The following describes two proteins that form a bound complex.

Sequence of the second protein:
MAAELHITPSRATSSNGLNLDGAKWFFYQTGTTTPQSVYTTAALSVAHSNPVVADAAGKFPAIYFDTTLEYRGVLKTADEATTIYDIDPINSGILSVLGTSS

Sequence of the first protein:
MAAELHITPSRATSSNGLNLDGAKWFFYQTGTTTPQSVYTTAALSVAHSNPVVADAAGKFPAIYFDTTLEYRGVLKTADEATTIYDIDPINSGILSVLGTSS

Contacts between the two chains:
Residue P9 in the first protein interacts with residue Y85 in the second protein (closest heavy-atom distance 3.9 Å).
Residue I7 in the first protein contacts residue T8 in the second protein (closest heavy-atom distance 4.2 Å).
Residue N19 in the first protein contacts residue S14 in the second protein (closest heavy-atom distance 4.3 Å).
Residue P89 in the first protein interacts with residue L5 in the second protein (closest heavy-atom distance 3.3 Å).
Residue A2 in the first protein interacts with residue T67 in the second protein (closest heavy-atom distance 3.2 Å).
Residue A3 in the first protein is in contact with residue A42 in the second protein (closest heavy-atom distance 3.4 Å).
Residue T8 in the first protein is in contact with residue S10 in the second protein (closest heavy-atom distance 3.1 Å).
Residue E4 in the first protein interacts with residue N91 in the second protein (closest heavy-atom distance 3.4 Å).
Residue E4 in the first protein contacts residue S92 in the second protein (closest heavy-atom distance 3.7 Å).
Residue R11 in the first protein contacts residue S14 in the second protein (closest heavy-atom distance 3.1 Å).
Residue A42 in the first protein interacts with residue P89 in the second protein (closest heavy-atom distance 3.7 Å).
Residue I87 in the first protein interacts with residue L5 in the second protein (closest heavy-atom distance 3.6 Å).
Residue H6 in the first protein contacts residue I63 in the second protein (closest heavy-atom distance 3.1 Å).
Residue T8 in the first protein contacts residue W25 in the second protein (closest heavy-atom distance 3.6 Å).
Residue V97 in the first protein is in contact with residue A2 in the second protein (closest heavy-atom distance 4.2 Å).
Residue T8 in the first protein interacts with residue F60 in the second protein (closest heavy-atom distance 4.0 Å).
Residue N19 in the first protein is in contact with residue S15 in the second protein (closest heavy-atom distance 3.2 Å).
Residue Y64 in the first protein is in contact with residue P89 in the second protein (closest heavy-atom distance 3.3 Å).
Residue E4 in the first protein interacts with residue Y64 in the second protein (closest heavy-atom distance 3.3 Å).
Residue L5 in the first protein interacts with residue Y64 in the second protein (closest heavy-atom distance 3.6 Å).
Residue H6 in the first protein contacts residue I90 in the second protein (closest heavy-atom distance 3.8 Å).
Residue T8 in the first protein interacts with residue R11 in the second protein (closest heavy-atom distance 4.3 Å).
Residue E4 in the first protein is in contact with residue I94 in the second protein (closest heavy-atom distance 3.9 Å).
Residue L5 in the first protein contacts residue I63 in the second protein (closest heavy-atom distance 3.8 Å).
Residue A3 in the first protein is in contact with residue L44 in the second protein (closest heavy-atom distance 4.0 Å).
Residue E4 in the first protein contacts residue F65 in the second protein (closest heavy-atom distance 2.6 Å).
Residue A3 in the first protein is in contact with residue Y64 in the second protein (closest heavy-atom distance 4.1 Å).
Residue R11 in the first protein contacts residue T13 in the second protein (closest heavy-atom distance 3.4 Å).
Residue P9 in the first protein contacts residue S10 in the second protein (closest heavy-atom distance 4.0 Å).
Residue I7 in the first protein is in contact with residue P9 in the second protein (closest heavy-atom distance 3.8 Å).
Residue A57 in the first protein contacts residue S15 in the second protein (closest heavy-atom distance 3.4 Å).
Residue M1 in the first protein is in contact with residue L95 in the second protein (closest heavy-atom distance 4.2 Å).
Residue N19 in the first protein contacts residue G17 in the second protein (closest heavy-atom distance 3.5 Å).
Residue K59 in the first protein interacts with residue I84 in the second protein (closest heavy-atom distance 3.0 Å).
Residue I90 in the first protein is in contact with residue L5 in the second protein (closest heavy-atom distance 3.9 Å).
Residue M1 in the first protein contacts residue D66 in the second protein (closest heavy-atom distance 3.2 Å).
Residue N19 in the first protein contacts residue N16 in the second protein (closest heavy-atom distance 3.0 Å).
Residue A3 in the first protein interacts with residue F65 in the second protein (closest heavy-atom distance 3.5 Å).
Residue M1 in the first protein is in contact with residue L44 in the second protein (closest heavy-atom distance 4.2 Å).
Residue I94 in the first protein contacts residue I94 in the second protein (closest heavy-atom distance 4.0 Å).
Residue H6 in the first protein is in contact with residue W25 in the second protein (closest heavy-atom distance 3.4 Å).
Residue Y64 in the first protein contacts residue I87 in the second protein (closest heavy-atom distance 3.4 Å).
Residue P9 in the first protein contacts residue W25 in the second protein (closest heavy-atom distance 4.1 Å).
Residue R11 in the first protein interacts with residue I84 in the second protein (closest heavy-atom distance 4.0 Å).
Residue I7 in the first protein contacts residue I7 in the second protein (closest heavy-atom distance 3.5 Å).
Residue S10 in the first protein is in contact with residue Y85 in the second protein (closest heavy-atom distance 3.1 Å).
Residue L95 in the first protein is in contact with residue S102 in the second protein (closest heavy-atom distance 4.2 Å).
Residue R11 in the first protein interacts with residue Y85 in the second protein (closest heavy-atom distance 4.1 Å).
Residue L95 in the first protein contacts residue L98 in the second protein (closest heavy-atom distance 4.0 Å).
Residue A2 in the first protein interacts with residue D66 in the second protein (closest heavy-atom distance 3.9 Å).
Residue S102 in the first protein is in contact with residue M1 in the second protein (closest heavy-atom distance 3.4 Å).
Residue R11 in the first protein interacts with residue S15 in the second protein (closest heavy-atom distance 3.9 Å).
Residue G17 in the first protein interacts with residue G17 in the second protein (closest heavy-atom distance 4.2 Å).
Residue M1 in the first protein is in contact with residue T68 in the second protein (closest heavy-atom distance 3.5 Å).
Residue Y64 in the first protein contacts residue D88 in the second protein (closest heavy-atom distance 4.3 Å).
Residue A2 in the first protein contacts residue L44 in the second protein (closest heavy-atom distance 4.0 Å).
Residue S10 in the first protein is in contact with residue S10 in the second protein (closest heavy-atom distance 3.6 Å).
Residue A2 in the first protein is in contact with residue F65 in the second protein (closest heavy-atom distance 3.8 Å).
Residue H6 in the first protein is in contact with residue F65 in the second protein (closest heavy-atom distance 3.5 Å).
Residue E4 in the first protein is in contact with residue I63 in the second protein (closest heavy-atom distance 4.1 Å).